Sequence of chain B:
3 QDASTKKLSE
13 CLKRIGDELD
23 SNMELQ

The following describes two proteins that form a bound complex.

Sequence of chain A:
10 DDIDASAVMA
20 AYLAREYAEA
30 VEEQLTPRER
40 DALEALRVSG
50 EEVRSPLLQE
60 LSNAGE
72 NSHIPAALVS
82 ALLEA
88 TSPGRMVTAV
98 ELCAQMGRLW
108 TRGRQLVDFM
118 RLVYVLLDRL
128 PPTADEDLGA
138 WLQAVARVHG

Interface contacts:
Residue V52 in chain A interacts with residue L21 in chain B (closest heavy-atom distance 4.0 Å).
Residue G91 in chain A contacts residue L21 in chain B (closest heavy-atom distance 3.7 Å).
Residue W138 in chain A interacts with residue M25 in chain B (closest heavy-atom distance 3.7 Å).
Residue L56 in chain A is in contact with residue I17 in chain B (closest heavy-atom distance 4.2 Å).
Residue T95 in chain A is in contact with residue L14 in chain B (closest heavy-atom distance 4.0 Å).
Residue G91 in chain A is in contact with residue G18 in chain B (closest heavy-atom distance 3.3 Å).
Residue V145 in chain A contacts residue L27 in chain B (closest heavy-atom distance 3.5 Å).
Residue E59 in chain A interacts with residue L14 in chain B (closest heavy-atom distance 3.9 Å).
Residue E85 in chain A interacts with residue K15 in chain B (closest heavy-atom distance 4.3 Å).
Residue I75 in chain A is in contact with residue T7 in chain B (closest heavy-atom distance 4.4 Å).
Residue W138 in chain A is in contact with residue L21 in chain B (closest heavy-atom distance 3.6 Å).
Residue S48 in chain A contacts residue L21 in chain B (closest heavy-atom distance 4.0 Å).
Residue E51 in chain A is in contact with residue N24 in chain B (closest heavy-atom distance 4.2 Å).
Residue L79 in chain A is in contact with residue S11 in chain B (closest heavy-atom distance 3.9 Å).
Residue V94 in chain A contacts residue L21 in chain B (closest heavy-atom distance 3.8 Å).
Residue E59 in chain A is in contact with residue I17 in chain B (closest heavy-atom distance 3.9 Å).
Residue A141 in chain A interacts with residue M25 in chain B (closest heavy-atom distance 4.8 Å).
Residue A63 in chain A is in contact with residue S6 in chain B (closest heavy-atom distance 4.1 Å).
Residue P55 in chain A interacts with residue I17 in chain B (closest heavy-atom distance 3.4 Å).
Residue S89 in chain A is in contact with residue D19 in chain B (closest heavy-atom distance 4.6 Å).
Residue T95 in chain A is in contact with residue I17 in chain B (closest heavy-atom distance 4.4 Å).
Residue W138 in chain A is in contact with residue E26 in chain B (closest heavy-atom distance 2.9 Å).
Residue S48 in chain A interacts with residue M25 in chain B (closest heavy-atom distance 3.8 Å).
Residue V142 in chain A interacts with residue M25 in chain B (closest heavy-atom distance 3.5 Å).
Residue H146 in chain A is in contact with residue M25 in chain B (closest heavy-atom distance 3.7 Å).
Residue L83 in chain A contacts residue K15 in chain B (closest heavy-atom distance 3.7 Å).
Residue L83 in chain A is in contact with residue S11 in chain B (closest heavy-atom distance 4.7 Å).
Residue P90 in chain A contacts residue D22 in chain B (closest heavy-atom distance 3.2 Å).
Residue E51 in chain A interacts with residue L21 in chain B (closest heavy-atom distance 3.2 Å).
Residue V52 in chain A interacts with residue I17 in chain B (closest heavy-atom distance 3.4 Å).
Residue A63 in chain A interacts with residue L10 in chain B (closest heavy-atom distance 4.8 Å).
Residue L60 in chain A is in contact with residue L14 in chain B (closest heavy-atom distance 4.3 Å).
Residue V47 in chain A is in contact with residue M25 in chain B (closest heavy-atom distance 4.7 Å).
Residue A141 in chain A is in contact with residue E26 in chain B (closest heavy-atom distance 4.1 Å).
Residue L60 in chain A is in contact with residue L10 in chain B (closest heavy-atom distance 3.9 Å).
Residue V145 in chain A is in contact with residue E26 in chain B (closest heavy-atom distance 4.0 Å).
Residue S89 in chain A is in contact with residue G18 in chain B (closest heavy-atom distance 4.4 Å).
Residue A82 in chain A contacts residue S11 in chain B (closest heavy-atom distance 3.5 Å).
Residue L83 in chain A is in contact with residue L14 in chain B (closest heavy-atom distance 3.6 Å).
Residue L99 in chain A contacts residue L14 in chain B (closest heavy-atom distance 4.4 Å).
Residue A78 in chain A contacts residue T7 in chain B (closest heavy-atom distance 4.1 Å).
Residue V142 in chain A interacts with residue E26 in chain B (closest heavy-atom distance 4.7 Å).
Residue E59 in chain A interacts with residue C13 in chain B (closest heavy-atom distance 3.5 Å).
Residue V145 in chain A interacts with residue M25 in chain B (closest heavy-atom distance 3.8 Å).
Residue L79 in chain A interacts with residue T7 in chain B (closest heavy-atom distance 3.8 Å).
Residue T95 in chain A is in contact with residue L21 in chain B (closest heavy-atom distance 4.0 Å).
Residue A137 in chain A contacts residue E26 in chain B (closest heavy-atom distance 5.0 Å).
Residue L79 in chain A interacts with residue L10 in chain B (closest heavy-atom distance 3.9 Å).
Residue G91 in chain A is in contact with residue D22 in chain B (closest heavy-atom distance 3.3 Å).
Residue E59 in chain A contacts residue L10 in chain B (closest heavy-atom distance 3.3 Å).
Residue A82 in chain A is in contact with residue K15 in chain B (closest heavy-atom distance 3.9 Å).
Residue W138 in chain A interacts with residue D22 in chain B (closest heavy-atom distance 3.0 Å).
Residue E51 in chain A contacts residue M25 in chain B (closest heavy-atom distance 3.0 Å).
Residue L79 in chain A interacts with residue L14 in chain B (closest heavy-atom distance 3.8 Å).
Residue R92 in chain A contacts residue K15 in chain B (closest heavy-atom distance 3.4 Å).
Residue L56 in chain A interacts with residue L14 in chain B (closest heavy-atom distance 3.4 Å).
Residue S89 in chain A contacts residue D22 in chain B (closest heavy-atom distance 3.2 Å).
Residue R92 in chain A is in contact with residue G18 in chain B (closest heavy-atom distance 3.8 Å).
Residue R92 in chain A interacts with residue D19 in chain B (closest heavy-atom distance 3.0 Å).
Residue T95 in chain A interacts with residue G18 in chain B (closest heavy-atom distance 3.4 Å).